Residue-level contacts at the interface:
Residue V3 in chain A is in contact with residue N5 in chain B (closest heavy-atom distance 4.2 Å).
Residue Y113 in chain A contacts residue V99 in chain B (closest heavy-atom distance 3.3 Å).
Residue N111 in chain A interacts with residue M109 in chain B (closest heavy-atom distance 3.8 Å).
Residue P66 in chain A is in contact with residue V99 in chain B (closest heavy-atom distance 4.2 Å).
Residue A67 in chain A is in contact with residue N103 in chain B (closest heavy-atom distance 3.3 Å).
Residue S116 in chain A is in contact with residue R11 in chain B (closest heavy-atom distance 3.3 Å).
Residue V3 in chain A is in contact with residue S151 in chain B (closest heavy-atom distance 4.4 Å).
Residue Y113 in chain A is in contact with residue P97 in chain B (closest heavy-atom distance 3.6 Å).
Residue T69 in chain A interacts with residue I104 in chain B (closest heavy-atom distance 3.8 Å).
Residue E136 in chain A contacts residue M109 in chain B (closest heavy-atom distance 4.1 Å).
Residue N111 in chain A interacts with residue R96 in chain B (closest heavy-atom distance 3.9 Å).
Residue D7 in chain A contacts residue D7 in chain B (closest heavy-atom distance 3.9 Å).
Residue N111 in chain A is in contact with residue S110 in chain B (closest heavy-atom distance 3.8 Å).
Residue P66 in chain A contacts residue G102 in chain B (closest heavy-atom distance 3.5 Å).
Residue N5 in chain A contacts residue N5 in chain B (closest heavy-atom distance 3.2 Å).
Residue I157 in chain A contacts residue I155 in chain B (closest heavy-atom distance 4.1 Å).
Residue S115 in chain A interacts with residue R11 in chain B (closest heavy-atom distance 3.6 Å).
Residue N111 in chain A interacts with residue T108 in chain B (closest heavy-atom distance 2.8 Å).
Residue M109 in chain A is in contact with residue M109 in chain B (closest heavy-atom distance 4.0 Å).
Residue N5 in chain A contacts residue Y6 in chain B (closest heavy-atom distance 3.4 Å).
Residue S110 in chain A contacts residue M109 in chain B (closest heavy-atom distance 3.6 Å).
Residue K134 in chain A contacts residue T108 in chain B (closest heavy-atom distance 3.8 Å).
Residue A4 in chain A contacts residue A4 in chain B (closest heavy-atom distance 4.2 Å).
Residue K134 in chain A is in contact with residue M109 in chain B (closest heavy-atom distance 3.2 Å).
Residue V3 in chain A interacts with residue I155 in chain B (closest heavy-atom distance 4.1 Å).
Residue V3 in chain A interacts with residue N153 in chain B (closest heavy-atom distance 4.4 Å).
Residue E72 in chain A contacts residue N107 in chain B (closest heavy-atom distance 4.1 Å).
Residue F114 in chain A interacts with residue R11 in chain B (closest heavy-atom distance 2.8 Å).
Residue G68 in chain A contacts residue I104 in chain B (closest heavy-atom distance 3.5 Å).
Residue I93 in chain A is in contact with residue R96 in chain B (closest heavy-atom distance 2.8 Å).
Residue A67 in chain A is in contact with residue I104 in chain B (closest heavy-atom distance 2.9 Å).
Residue Y113 in chain A interacts with residue R11 in chain B (closest heavy-atom distance 4.4 Å).
Residue V3 in chain A contacts residue Y6 in chain B (closest heavy-atom distance 3.3 Å).
Residue K134 in chain A is in contact with residue N107 in chain B (closest heavy-atom distance 2.8 Å).
Residue P66 in chain A interacts with residue I104 in chain B (closest heavy-atom distance 3.9 Å).
Residue V154 in chain A is in contact with residue P32 in chain B (closest heavy-atom distance 3.7 Å).
Residue V2 in chain A is in contact with residue I155 in chain B (closest heavy-atom distance 3.2 Å).
Residue A67 in chain A contacts residue G102 in chain B (closest heavy-atom distance 2.8 Å).
Residue A4 in chain A interacts with residue N5 in chain B (closest heavy-atom distance 3.5 Å).
Residue G68 in chain A contacts residue N107 in chain B (closest heavy-atom distance 3.7 Å).
Residue K134 in chain A interacts with residue E136 in chain B (closest heavy-atom distance 2.9 Å).
Residue T94 in chain A is in contact with residue R96 in chain B (closest heavy-atom distance 4.2 Å).
Residue F114 in chain A contacts residue R96 in chain B (closest heavy-atom distance 3.8 Å).
Residue N111 in chain A contacts residue V95 in chain B (closest heavy-atom distance 3.1 Å).
Residue Y113 in chain A contacts residue T98 in chain B (closest heavy-atom distance 4.1 Å).
Residue A4 in chain A contacts residue I155 in chain B (closest heavy-atom distance 3.6 Å).
Residue T112 in chain A interacts with residue R96 in chain B (closest heavy-atom distance 2.9 Å).
Residue T69 in chain A interacts with residue N107 in chain B (closest heavy-atom distance 4.2 Å).
Residue N5 in chain A contacts residue D7 in chain B (closest heavy-atom distance 2.9 Å).
Residue N111 in chain A contacts residue P97 in chain B (closest heavy-atom distance 4.0 Å).
Residue A4 in chain A interacts with residue Y6 in chain B (closest heavy-atom distance 3.9 Å).
Residue V2 in chain A interacts with residue N153 in chain B (closest heavy-atom distance 3.3 Å).
Residue V154 in chain A contacts residue Y6 in chain B (closest heavy-atom distance 4.0 Å).
Residue D92 in chain A interacts with residue R96 in chain B (closest heavy-atom distance 2.7 Å).
Residue Y113 in chain A contacts residue I104 in chain B (closest heavy-atom distance 4.4 Å).
Residue F135 in chain A contacts residue M109 in chain B (closest heavy-atom distance 3.5 Å).
Residue N91 in chain A contacts residue M9 in chain B (closest heavy-atom distance 3.5 Å).
Residue N73 in chain A is in contact with residue N107 in chain B (closest heavy-atom distance 2.8 Å).
Residue F114 in chain A contacts residue N146 in chain B (closest heavy-atom distance 4.4 Å).
Residue T112 in chain A interacts with residue P97 in chain B (closest heavy-atom distance 3.7 Å).

Sequence of chain A:
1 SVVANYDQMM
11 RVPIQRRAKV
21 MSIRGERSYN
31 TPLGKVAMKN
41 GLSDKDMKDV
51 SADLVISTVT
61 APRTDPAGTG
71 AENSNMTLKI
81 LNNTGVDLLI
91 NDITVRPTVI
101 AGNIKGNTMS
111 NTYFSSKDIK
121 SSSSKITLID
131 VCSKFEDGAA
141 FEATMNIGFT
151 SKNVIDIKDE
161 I

Sequence of chain B:
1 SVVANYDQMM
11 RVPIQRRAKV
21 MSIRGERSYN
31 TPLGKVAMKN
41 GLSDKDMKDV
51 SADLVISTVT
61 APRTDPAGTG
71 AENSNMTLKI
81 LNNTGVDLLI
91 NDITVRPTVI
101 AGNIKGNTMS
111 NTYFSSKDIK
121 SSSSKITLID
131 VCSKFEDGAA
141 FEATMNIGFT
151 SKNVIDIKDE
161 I

The following describes two proteins that form a bound complex.